Sequence of protein 2:
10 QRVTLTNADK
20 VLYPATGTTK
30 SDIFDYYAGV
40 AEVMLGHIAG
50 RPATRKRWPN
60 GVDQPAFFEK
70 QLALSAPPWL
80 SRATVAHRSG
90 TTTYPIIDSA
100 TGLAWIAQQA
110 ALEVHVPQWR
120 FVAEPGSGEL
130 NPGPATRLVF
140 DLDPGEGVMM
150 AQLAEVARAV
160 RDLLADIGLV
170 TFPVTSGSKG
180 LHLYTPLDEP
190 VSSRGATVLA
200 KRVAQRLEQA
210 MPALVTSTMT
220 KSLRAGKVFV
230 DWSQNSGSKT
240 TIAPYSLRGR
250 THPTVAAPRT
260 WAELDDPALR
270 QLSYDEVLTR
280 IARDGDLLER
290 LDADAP

Contacts between the two chains:
Residue L71 in protein 1 is in contact with residue L73 in protein 2 (closest heavy-atom distance 4.0 Å).
Residue L73 in protein 1 contacts residue Q70 in protein 2 (closest heavy-atom distance 4.1 Å).
Residue L73 in protein 1 interacts with residue L71 in protein 2 (closest heavy-atom distance 3.7 Å).
Residue L73 in protein 1 contacts residue L73 in protein 2 (closest heavy-atom distance 3.7 Å).
Residue Q70 in protein 1 interacts with residue L73 in protein 2 (closest heavy-atom distance 3.8 Å).
Residue A72 in protein 1 is in contact with residue L73 in protein 2 (closest heavy-atom distance 4.9 Å).
Residue L73 in protein 1 is in contact with residue A72 in protein 2 (closest heavy-atom distance 4.2 Å).

Sequence of protein 1:
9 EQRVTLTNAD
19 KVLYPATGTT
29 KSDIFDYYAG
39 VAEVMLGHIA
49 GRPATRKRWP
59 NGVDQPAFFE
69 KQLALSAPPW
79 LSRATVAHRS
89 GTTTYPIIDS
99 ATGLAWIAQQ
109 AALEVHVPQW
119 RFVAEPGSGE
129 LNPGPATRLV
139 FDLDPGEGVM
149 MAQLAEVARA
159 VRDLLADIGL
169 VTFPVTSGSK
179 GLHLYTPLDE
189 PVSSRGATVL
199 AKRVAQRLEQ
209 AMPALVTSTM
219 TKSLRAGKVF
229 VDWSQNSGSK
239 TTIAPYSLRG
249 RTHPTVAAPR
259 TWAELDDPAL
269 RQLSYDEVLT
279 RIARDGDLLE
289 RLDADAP

The following describes two proteins that form a bound complex.